Sequence of protein 2:
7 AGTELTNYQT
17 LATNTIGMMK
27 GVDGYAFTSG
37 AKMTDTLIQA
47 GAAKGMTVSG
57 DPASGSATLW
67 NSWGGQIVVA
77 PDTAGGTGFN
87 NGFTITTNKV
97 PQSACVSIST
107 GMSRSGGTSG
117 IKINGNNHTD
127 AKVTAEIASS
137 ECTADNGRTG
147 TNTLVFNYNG

The following describes two proteins that form a bound complex.

Sequence of protein 1:
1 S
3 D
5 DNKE

Residue-level contacts at the interface:
Residue K95 in protein 2 contacts residue E8 in protein 1 (closest heavy-atom distance 2.0 Å).
Residue W69 in protein 2 interacts with residue D5 in protein 1 (closest heavy-atom distance 4.8 Å).
Residue G71 in protein 2 interacts with residue N6 in protein 1 (closest heavy-atom distance 4.9 Å).
Residue K95 in protein 2 interacts with residue N6 in protein 1 (closest heavy-atom distance 2.7 Å).
Residue K95 in protein 2 contacts residue K7 in protein 1 (closest heavy-atom distance 4.0 Å).
Residue G146 in protein 2 interacts with residue N6 in protein 1 (closest heavy-atom distance 4.9 Å).
Residue W69 in protein 2 is in contact with residue N6 in protein 1 (closest heavy-atom distance 4.8 Å).
Residue G70 in protein 2 is in contact with residue D5 in protein 1 (closest heavy-atom distance 3.2 Å).
Residue W66 in protein 2 interacts with residue D5 in protein 1 (closest heavy-atom distance 3.2 Å).
Residue G70 in protein 2 interacts with residue N6 in protein 1 (closest heavy-atom distance 3.0 Å).
Residue T145 in protein 2 contacts residue N6 in protein 1 (closest heavy-atom distance 3.8 Å).